Sequence of protein 2:
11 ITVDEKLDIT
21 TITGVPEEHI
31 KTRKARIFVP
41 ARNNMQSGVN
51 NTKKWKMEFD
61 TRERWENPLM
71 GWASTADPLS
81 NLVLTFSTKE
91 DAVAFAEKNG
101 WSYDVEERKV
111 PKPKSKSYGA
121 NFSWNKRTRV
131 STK

Residue-level contacts at the interface:
Residue H42 in protein 1 is in contact with residue R129 in protein 2 (closest heavy-atom distance 3.9 Å).
Residue R79 in protein 1 interacts with residue T132 in protein 2 (closest heavy-atom distance 4.5 Å).
Residue A44 in protein 1 is in contact with residue R129 in protein 2 (closest heavy-atom distance 4.7 Å).

This data describes a binding interaction between two proteins.

Sequence of protein 1:
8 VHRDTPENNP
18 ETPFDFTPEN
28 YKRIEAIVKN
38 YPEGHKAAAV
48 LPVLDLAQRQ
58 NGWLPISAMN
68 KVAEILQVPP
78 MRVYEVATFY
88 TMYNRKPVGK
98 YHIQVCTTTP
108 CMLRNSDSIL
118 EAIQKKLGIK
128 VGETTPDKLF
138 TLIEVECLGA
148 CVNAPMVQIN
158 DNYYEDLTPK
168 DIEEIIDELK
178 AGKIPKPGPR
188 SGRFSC